Sequence of chain B:
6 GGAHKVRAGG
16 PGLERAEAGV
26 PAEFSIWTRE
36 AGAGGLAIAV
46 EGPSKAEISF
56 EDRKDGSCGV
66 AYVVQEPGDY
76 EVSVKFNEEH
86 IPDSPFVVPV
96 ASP

Sequence of chain A:
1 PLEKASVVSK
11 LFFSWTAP

Contacts between the two chains:
Residue G40 in chain B is in contact with residue W15 in chain A (closest heavy-atom distance 4.3 Å).
Residue K50 in chain B contacts residue V7 in chain A (closest heavy-atom distance 3.7 Å).
Residue S49 in chain B contacts residue V7 in chain A (closest heavy-atom distance 3.6 Å).
Residue F55 in chain B contacts residue F12 in chain A (closest heavy-atom distance 4.1 Å).
Residue I43 in chain B contacts residue S9 in chain A (closest heavy-atom distance 3.7 Å).
Residue A42 in chain B contacts residue F12 in chain A (closest heavy-atom distance 3.7 Å).
Residue I43 in chain B is in contact with residue K10 in chain A (closest heavy-atom distance 3.3 Å).
Residue K50 in chain B interacts with residue S9 in chain A (closest heavy-atom distance 3.5 Å).
Residue L41 in chain B interacts with residue F12 in chain A (closest heavy-atom distance 3.4 Å).
Residue L41 in chain B interacts with residue F13 in chain A (closest heavy-atom distance 2.9 Å).
Residue G40 in chain B contacts residue S14 in chain A (closest heavy-atom distance 4.0 Å).
Residue G39 in chain B contacts residue S14 in chain A (closest heavy-atom distance 3.3 Å).
Residue F55 in chain B interacts with residue F13 in chain A (closest heavy-atom distance 3.6 Å).
Residue E46 in chain B interacts with residue V8 in chain A (closest heavy-atom distance 3.7 Å).
Residue A38 in chain B interacts with residue A17 in chain A (closest heavy-atom distance 3.8 Å).
Residue A44 in chain B is in contact with residue K10 in chain A (closest heavy-atom distance 4.1 Å).
Residue G47 in chain B is in contact with residue S6 in chain A (closest heavy-atom distance 3.9 Å).
Residue A42 in chain B interacts with residue L11 in chain A (closest heavy-atom distance 3.7 Å).
Residue L41 in chain B interacts with residue W15 in chain A (closest heavy-atom distance 3.2 Å).
Residue L41 in chain B contacts residue L11 in chain A (closest heavy-atom distance 4.5 Å).
Residue F81 in chain B interacts with residue W15 in chain A (closest heavy-atom distance 3.6 Å).
Residue V45 in chain B contacts residue S9 in chain A (closest heavy-atom distance 3.0 Å).
Residue A44 in chain B is in contact with residue V8 in chain A (closest heavy-atom distance 4.7 Å).
Residue V45 in chain B is in contact with residue V8 in chain A (closest heavy-atom distance 3.6 Å).
Residue T33 in chain B interacts with residue W15 in chain A (closest heavy-atom distance 3.8 Å).
Residue S54 in chain B interacts with residue L11 in chain A (closest heavy-atom distance 3.6 Å).
Residue G40 in chain B is in contact with residue F13 in chain A (closest heavy-atom distance 3.5 Å).
Residue D57 in chain B is in contact with residue F13 in chain A (closest heavy-atom distance 3.8 Å).
Residue G47 in chain B interacts with residue V7 in chain A (closest heavy-atom distance 2.9 Å).
Residue G37 in chain B contacts residue W15 in chain A (closest heavy-atom distance 3.1 Å).
Residue V45 in chain B contacts residue V7 in chain A (closest heavy-atom distance 3.4 Å).
Residue A38 in chain B is in contact with residue W15 in chain A (closest heavy-atom distance 3.6 Å).
Residue G39 in chain B contacts residue F13 in chain A (closest heavy-atom distance 4.0 Å).
Residue I43 in chain B interacts with residue L11 in chain A (closest heavy-atom distance 3.0 Å).
Residue A44 in chain B interacts with residue S9 in chain A (closest heavy-atom distance 3.3 Å).
Residue P48 in chain B contacts residue V7 in chain A (closest heavy-atom distance 3.7 Å).
Residue I53 in chain B is in contact with residue S9 in chain A (closest heavy-atom distance 3.6 Å).
Residue L41 in chain B interacts with residue S14 in chain A (closest heavy-atom distance 4.8 Å).
Residue G39 in chain B contacts residue W15 in chain A (closest heavy-atom distance 3.1 Å).
Residue A38 in chain B is in contact with residue T16 in chain A (closest heavy-atom distance 3.9 Å).
Residue I53 in chain B interacts with residue L11 in chain A (closest heavy-atom distance 3.6 Å).
Residue A51 in chain B interacts with residue S9 in chain A (closest heavy-atom distance 2.8 Å).
Residue I53 in chain B interacts with residue K10 in chain A (closest heavy-atom distance 4.3 Å).
Residue F55 in chain B is in contact with residue L11 in chain A (closest heavy-atom distance 3.3 Å).
Residue S49 in chain B contacts residue S9 in chain A (closest heavy-atom distance 4.7 Å).
Residue E46 in chain B interacts with residue S6 in chain A (closest heavy-atom distance 3.4 Å).
Residue E46 in chain B interacts with residue V7 in chain A (closest heavy-atom distance 3.3 Å).

The following describes two proteins that form a bound complex.